The following describes two proteins that form a bound complex.

Sequence of the first protein:
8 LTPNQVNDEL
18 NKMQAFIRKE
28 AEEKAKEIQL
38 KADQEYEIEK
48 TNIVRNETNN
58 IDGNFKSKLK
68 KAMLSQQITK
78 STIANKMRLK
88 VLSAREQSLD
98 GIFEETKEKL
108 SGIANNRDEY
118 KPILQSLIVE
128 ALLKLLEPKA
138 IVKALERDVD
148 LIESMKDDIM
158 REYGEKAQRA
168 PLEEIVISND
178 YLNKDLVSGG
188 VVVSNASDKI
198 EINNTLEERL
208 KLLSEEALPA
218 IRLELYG

Sequence of the second protein:
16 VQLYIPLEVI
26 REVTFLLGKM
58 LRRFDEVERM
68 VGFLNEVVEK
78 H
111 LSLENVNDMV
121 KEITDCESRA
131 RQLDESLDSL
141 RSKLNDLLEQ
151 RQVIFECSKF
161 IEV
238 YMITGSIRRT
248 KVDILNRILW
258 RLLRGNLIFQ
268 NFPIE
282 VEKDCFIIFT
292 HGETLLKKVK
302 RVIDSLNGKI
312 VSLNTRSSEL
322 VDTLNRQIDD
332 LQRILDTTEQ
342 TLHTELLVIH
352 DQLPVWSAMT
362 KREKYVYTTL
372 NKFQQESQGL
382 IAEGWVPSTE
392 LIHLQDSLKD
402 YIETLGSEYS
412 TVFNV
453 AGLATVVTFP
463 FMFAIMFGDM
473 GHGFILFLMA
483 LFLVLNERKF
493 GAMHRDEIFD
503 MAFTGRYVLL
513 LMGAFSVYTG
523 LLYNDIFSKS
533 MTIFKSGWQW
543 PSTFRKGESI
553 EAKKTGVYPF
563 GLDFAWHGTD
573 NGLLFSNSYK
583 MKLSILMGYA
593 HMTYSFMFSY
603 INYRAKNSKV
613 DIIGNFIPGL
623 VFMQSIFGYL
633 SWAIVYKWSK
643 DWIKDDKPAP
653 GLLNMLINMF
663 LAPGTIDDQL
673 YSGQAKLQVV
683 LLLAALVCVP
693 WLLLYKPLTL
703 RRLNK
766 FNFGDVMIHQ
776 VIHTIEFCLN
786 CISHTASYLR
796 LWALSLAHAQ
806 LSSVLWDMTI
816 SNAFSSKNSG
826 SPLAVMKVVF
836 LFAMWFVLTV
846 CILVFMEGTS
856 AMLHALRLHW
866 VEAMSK

Residue-level contacts at the interface:
Residue G407 in the second protein contacts residue M20 in the first protein (closest heavy-atom distance 4.3 Å).
Residue E404 in the second protein contacts residue E16 in the first protein (closest heavy-atom distance 4.4 Å).
Residue E409 in the second protein interacts with residue I24 in the first protein (closest heavy-atom distance 4.6 Å).
Residue E409 in the second protein interacts with residue M20 in the first protein (closest heavy-atom distance 4.8 Å).